Sequence of the second protein:
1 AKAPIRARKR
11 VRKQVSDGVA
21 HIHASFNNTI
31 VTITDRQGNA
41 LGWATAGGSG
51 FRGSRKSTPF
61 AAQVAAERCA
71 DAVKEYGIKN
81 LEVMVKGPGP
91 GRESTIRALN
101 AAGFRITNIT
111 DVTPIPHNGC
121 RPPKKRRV

This data describes a binding interaction between two proteins.

Contacts between the two chains:
Residue I109 in the second protein contacts residue K19 in the first protein (closest heavy-atom distance 3.5 Å).
Residue K124 in the second protein contacts residue R33 in the first protein (closest heavy-atom distance 3.4 Å).
Residue N108 in the second protein interacts with residue R6 in the first protein (closest heavy-atom distance 3.6 Å).
Residue R92 in the second protein interacts with residue K24 in the first protein (closest heavy-atom distance 3.5 Å).
Residue T110 in the second protein interacts with residue K4 in the first protein (closest heavy-atom distance 3.6 Å).
Residue P88 in the second protein contacts residue K24 in the first protein (closest heavy-atom distance 3.8 Å).
Residue E82 in the second protein interacts with residue R6 in the first protein (closest heavy-atom distance 3.4 Å).
Residue N108 in the second protein contacts residue E7 in the first protein (closest heavy-atom distance 3.8 Å).
Residue R121 in the second protein is in contact with residue E35 in the first protein (closest heavy-atom distance 4.0 Å).
Residue E93 in the second protein contacts residue R16 in the first protein (closest heavy-atom distance 3.6 Å).
Residue R92 in the second protein interacts with residue P1 in the first protein (closest heavy-atom distance 3.8 Å).
Residue R121 in the second protein interacts with residue R34 in the first protein (closest heavy-atom distance 3.5 Å).
Residue T113 in the second protein contacts residue L28 in the first protein (closest heavy-atom distance 3.9 Å).
Residue I109 in the second protein contacts residue E7 in the first protein (closest heavy-atom distance 3.8 Å).
Residue R92 in the second protein interacts with residue R17 in the first protein (closest heavy-atom distance 3.7 Å).
Residue P116 in the second protein interacts with residue V31 in the first protein (closest heavy-atom distance 4.1 Å).
Residue I109 in the second protein interacts with residue V5 in the first protein (closest heavy-atom distance 2.9 Å).
Residue F26 in the second protein contacts residue R32 in the first protein (closest heavy-atom distance 3.7 Å).
Residue P123 in the second protein is in contact with residue V31 in the first protein (closest heavy-atom distance 3.6 Å).
Residue K124 in the second protein contacts residue R34 in the first protein (closest heavy-atom distance 3.2 Å).
Residue T110 in the second protein interacts with residue R6 in the first protein (closest heavy-atom distance 3.5 Å).
Residue P123 in the second protein interacts with residue R33 in the first protein (closest heavy-atom distance 3.2 Å).
Residue N100 in the second protein is in contact with residue D12 in the first protein (closest heavy-atom distance 3.3 Å).
Residue I109 in the second protein interacts with residue V2 in the first protein (closest heavy-atom distance 3.9 Å).
Residue D111 in the second protein interacts with residue V2 in the first protein (closest heavy-atom distance 3.0 Å).
Residue K125 in the second protein contacts residue R32 in the first protein (closest heavy-atom distance 3.7 Å).
Residue E93 in the second protein is in contact with residue R17 in the first protein (closest heavy-atom distance 3.2 Å).
Residue P123 in the second protein interacts with residue R32 in the first protein (closest heavy-atom distance 3.0 Å).
Residue I109 in the second protein contacts residue I3 in the first protein (closest heavy-atom distance 3.5 Å).
Residue R97 in the second protein contacts residue D12 in the first protein (closest heavy-atom distance 3.3 Å).
Residue P114 in the second protein is in contact with residue L28 in the first protein (closest heavy-atom distance 3.5 Å).
Residue P116 in the second protein contacts residue E30 in the first protein (closest heavy-atom distance 4.0 Å).
Residue R97 in the second protein interacts with residue V13 in the first protein (closest heavy-atom distance 4.2 Å).
Residue V85 in the second protein interacts with residue V2 in the first protein (closest heavy-atom distance 3.7 Å).
Residue D111 in the second protein is in contact with residue I3 in the first protein (closest heavy-atom distance 3.7 Å).
Residue P122 in the second protein contacts residue E30 in the first protein (closest heavy-atom distance 3.6 Å).
Residue P88 in the second protein interacts with residue L28 in the first protein (closest heavy-atom distance 3.6 Å).
Residue I115 in the second protein is in contact with residue E23 in the first protein (closest heavy-atom distance 3.4 Å).
Residue R92 in the second protein is in contact with residue R20 in the first protein (closest heavy-atom distance 3.4 Å).
Residue T107 in the second protein contacts residue N8 in the first protein (closest heavy-atom distance 3.1 Å).
Residue T110 in the second protein is in contact with residue V2 in the first protein (closest heavy-atom distance 3.3 Å).
Residue T107 in the second protein interacts with residue E7 in the first protein (closest heavy-atom distance 3.2 Å).
Residue T110 in the second protein is in contact with residue I3 in the first protein (closest heavy-atom distance 3.7 Å).
Residue I109 in the second protein interacts with residue R6 in the first protein (closest heavy-atom distance 3.3 Å).
Residue I96 in the second protein is in contact with residue R16 in the first protein (closest heavy-atom distance 3.7 Å).
Residue P122 in the second protein is in contact with residue R34 in the first protein (closest heavy-atom distance 3.3 Å).
Residue N118 in the second protein contacts residue E30 in the first protein (closest heavy-atom distance 4.0 Å).
Residue N27 in the second protein interacts with residue R32 in the first protein (closest heavy-atom distance 3.4 Å).
Residue P123 in the second protein contacts residue R34 in the first protein (closest heavy-atom distance 3.5 Å).
Residue D111 in the second protein interacts with residue K4 in the first protein (closest heavy-atom distance 3.9 Å).
Residue P122 in the second protein is in contact with residue R33 in the first protein (closest heavy-atom distance 3.4 Å).
Residue I106 in the second protein is in contact with residue F11 in the first protein (closest heavy-atom distance 4.1 Å).
Residue K124 in the second protein interacts with residue R32 in the first protein (closest heavy-atom distance 3.2 Å).
Residue N100 in the second protein interacts with residue F11 in the first protein (closest heavy-atom distance 3.5 Å).
Residue I109 in the second protein is in contact with residue K4 in the first protein (closest heavy-atom distance 3.2 Å).
Residue A101 in the second protein contacts residue D12 in the first protein (closest heavy-atom distance 4.0 Å).
Residue N108 in the second protein contacts residue N8 in the first protein (closest heavy-atom distance 4.2 Å).
Residue P122 in the second protein is in contact with residue V31 in the first protein (closest heavy-atom distance 3.7 Å).
Residue V85 in the second protein interacts with residue P1 in the first protein (closest heavy-atom distance 3.6 Å).
Residue T113 in the second protein contacts residue P1 in the first protein (closest heavy-atom distance 4.2 Å).

Sequence of the first protein:
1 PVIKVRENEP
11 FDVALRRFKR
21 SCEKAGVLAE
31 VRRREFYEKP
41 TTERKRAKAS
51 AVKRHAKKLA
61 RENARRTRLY